Residue-level contacts at the interface:
Residue L18 in the first protein contacts residue S25 in the second protein (closest heavy-atom distance 3.5 Å).
Residue L32 in the first protein interacts with residue F36 in the second protein (closest heavy-atom distance 3.8 Å).
Residue M72 in the first protein is in contact with residue T35 in the second protein (closest heavy-atom distance 4.1 Å).
Residue A88 in the first protein is in contact with residue V30 in the second protein (closest heavy-atom distance 4.3 Å).
Residue M51 in the first protein interacts with residue K40 in the second protein (closest heavy-atom distance 3.5 Å).
Residue V136 in the first protein contacts residue W23 in the second protein (closest heavy-atom distance 4.3 Å).
Residue L39 in the first protein contacts residue V30 in the second protein (closest heavy-atom distance 3.9 Å).
Residue L112 in the first protein interacts with residue M29 in the second protein (closest heavy-atom distance 3.8 Å).
Residue M145 in the first protein contacts residue V30 in the second protein (closest heavy-atom distance 3.4 Å).
Residue F19 in the first protein contacts residue V33 in the second protein (closest heavy-atom distance 3.8 Å).
Residue M145 in the first protein contacts residue W23 in the second protein (closest heavy-atom distance 4.1 Å).
Residue E11 in the first protein interacts with residue L28 in the second protein (closest heavy-atom distance 3.7 Å).
Residue V55 in the first protein is in contact with residue I39 in the second protein (closest heavy-atom distance 3.5 Å).
Residue M124 in the first protein is in contact with residue W23 in the second protein (closest heavy-atom distance 2.6 Å).
Residue M71 in the first protein is in contact with residue T35 in the second protein (closest heavy-atom distance 3.8 Å).
Residue E47 in the first protein is in contact with residue K40 in the second protein (closest heavy-atom distance 3.5 Å).
Residue F19 in the first protein interacts with residue T32 in the second protein (closest heavy-atom distance 3.6 Å).
Residue L39 in the first protein is in contact with residue V33 in the second protein (closest heavy-atom distance 4.1 Å).
Residue E54 in the first protein interacts with residue K40 in the second protein (closest heavy-atom distance 2.9 Å).
Residue M36 in the first protein is in contact with residue N37 in the second protein (closest heavy-atom distance 3.4 Å).
Residue T146 in the first protein contacts residue R27 in the second protein (closest heavy-atom distance 4.2 Å).
Residue M144 in the first protein interacts with residue R27 in the second protein (closest heavy-atom distance 3.2 Å).
Residue E14 in the first protein interacts with residue K24 in the second protein (closest heavy-atom distance 2.8 Å).
Residue E127 in the first protein contacts residue W23 in the second protein (closest heavy-atom distance 4.3 Å).
Residue M124 in the first protein interacts with residue P22 in the second protein (closest heavy-atom distance 3.5 Å).
Residue Q41 in the first protein interacts with residue V33 in the second protein (closest heavy-atom distance 3.7 Å).
Residue M109 in the first protein is in contact with residue P22 in the second protein (closest heavy-atom distance 3.4 Å).
Residue V35 in the first protein interacts with residue V33 in the second protein (closest heavy-atom distance 4.2 Å).
Residue A128 in the first protein interacts with residue W23 in the second protein (closest heavy-atom distance 3.2 Å).
Residue F19 in the first protein interacts with residue M29 in the second protein (closest heavy-atom distance 3.9 Å).
Residue I125 in the first protein interacts with residue W23 in the second protein (closest heavy-atom distance 4.4 Å).
Residue E84 in the first protein is in contact with residue N37 in the second protein (closest heavy-atom distance 2.8 Å).
Residue M144 in the first protein interacts with residue W23 in the second protein (closest heavy-atom distance 3.4 Å).
Residue M51 in the first protein interacts with residue N37 in the second protein (closest heavy-atom distance 4.2 Å).
Residue F19 in the first protein interacts with residue F36 in the second protein (closest heavy-atom distance 4.4 Å).
Residue M71 in the first protein interacts with residue T32 in the second protein (closest heavy-atom distance 4.1 Å).
Residue M145 in the first protein is in contact with residue A26 in the second protein (closest heavy-atom distance 3.8 Å).
Residue E84 in the first protein is in contact with residue A34 in the second protein (closest heavy-atom distance 3.6 Å).
Residue M36 in the first protein is in contact with residue V33 in the second protein (closest heavy-atom distance 3.7 Å).
Residue A15 in the first protein interacts with residue L28 in the second protein (closest heavy-atom distance 4.0 Å).
Residue F68 in the first protein contacts residue F36 in the second protein (closest heavy-atom distance 4.3 Å).
Residue M71 in the first protein contacts residue F36 in the second protein (closest heavy-atom distance 3.9 Å).
Residue A147 in the first protein is in contact with residue R27 in the second protein (closest heavy-atom distance 3.5 Å).
Residue E14 in the first protein is in contact with residue S25 in the second protein (closest heavy-atom distance 3.5 Å).
Residue L18 in the first protein is in contact with residue L28 in the second protein (closest heavy-atom distance 4.0 Å).
Residue E11 in the first protein is in contact with residue R27 in the second protein (closest heavy-atom distance 4.1 Å).
Residue M51 in the first protein is in contact with residue F36 in the second protein (closest heavy-atom distance 3.5 Å).
Residue M72 in the first protein contacts residue T32 in the second protein (closest heavy-atom distance 3.5 Å).
Residue V35 in the first protein is in contact with residue M29 in the second protein (closest heavy-atom distance 4.4 Å).
Residue Q41 in the first protein contacts residue N37 in the second protein (closest heavy-atom distance 3.4 Å).
Residue M145 in the first protein contacts residue R27 in the second protein (closest heavy-atom distance 3.0 Å).
Residue E54 in the first protein interacts with residue I39 in the second protein (closest heavy-atom distance 3.0 Å).
Residue I63 in the first protein contacts residue F36 in the second protein (closest heavy-atom distance 3.6 Å).
Residue A15 in the first protein is in contact with residue T32 in the second protein (closest heavy-atom distance 3.9 Å).
Residue E14 in the first protein is in contact with residue L28 in the second protein (closest heavy-atom distance 3.9 Å).
Residue M51 in the first protein is in contact with residue I39 in the second protein (closest heavy-atom distance 4.4 Å).
Residue L18 in the first protein interacts with residue M29 in the second protein (closest heavy-atom distance 3.7 Å).
Residue F68 in the first protein contacts residue T32 in the second protein (closest heavy-atom distance 3.5 Å).
Residue V55 in the first protein interacts with residue F36 in the second protein (closest heavy-atom distance 4.2 Å).
Residue L39 in the first protein is in contact with residue M29 in the second protein (closest heavy-atom distance 4.0 Å).

Sequence of the first protein:
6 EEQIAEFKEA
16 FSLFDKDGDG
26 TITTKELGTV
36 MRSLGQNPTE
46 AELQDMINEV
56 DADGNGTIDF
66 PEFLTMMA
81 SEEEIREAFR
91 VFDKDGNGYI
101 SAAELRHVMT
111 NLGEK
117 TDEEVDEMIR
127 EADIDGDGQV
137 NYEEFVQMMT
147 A

This data describes a binding interaction between two proteins.

Sequence of the second protein:
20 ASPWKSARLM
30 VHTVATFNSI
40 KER